Sequence of chain B:
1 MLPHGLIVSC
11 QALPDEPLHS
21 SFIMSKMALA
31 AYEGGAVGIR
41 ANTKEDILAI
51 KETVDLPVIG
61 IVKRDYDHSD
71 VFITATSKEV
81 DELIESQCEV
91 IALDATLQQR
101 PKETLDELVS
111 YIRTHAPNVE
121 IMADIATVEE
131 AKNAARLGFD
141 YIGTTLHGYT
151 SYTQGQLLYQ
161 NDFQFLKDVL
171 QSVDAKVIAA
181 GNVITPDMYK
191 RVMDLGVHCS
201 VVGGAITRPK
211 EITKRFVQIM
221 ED

The following describes two proteins that form a bound complex.

Interface contacts:
Residue F216 in chain A is in contact with residue P186 in chain B (closest heavy-atom distance 3.5 Å).
Residue K210 in chain A interacts with residue G34 in chain B (closest heavy-atom distance 3.9 Å).
Residue P17 in chain A is in contact with residue K26 in chain B (closest heavy-atom distance 3.5 Å).
Residue D187 in chain A interacts with residue I219 in chain B (closest heavy-atom distance 3.1 Å).
Residue G34 in chain A contacts residue V217 in chain B (closest heavy-atom distance 3.6 Å).
Residue K26 in chain A contacts residue P17 in chain B (closest heavy-atom distance 3.4 Å).
Residue M193 in chain A is in contact with residue M220 in chain B (closest heavy-atom distance 3.6 Å).
Residue F216 in chain A is in contact with residue T185 in chain B (closest heavy-atom distance 3.3 Å).
Residue E33 in chain A contacts residue K210 in chain B (closest heavy-atom distance 3.3 Å).
Residue G34 in chain A contacts residue T213 in chain B (closest heavy-atom distance 3.7 Å).
Residue M220 in chain A contacts residue Y189 in chain B (closest heavy-atom distance 3.5 Å).
Residue I212 in chain A interacts with residue I212 in chain B (closest heavy-atom distance 3.8 Å).
Residue I219 in chain A is in contact with residue P186 in chain B (closest heavy-atom distance 3.6 Å).
Residue T213 in chain A is in contact with residue G34 in chain B (closest heavy-atom distance 3.6 Å).
Residue I212 in chain A interacts with residue A205 in chain B (closest heavy-atom distance 3.4 Å).
Residue P209 in chain A interacts with residue I206 in chain B (closest heavy-atom distance 3.6 Å).
Residue A31 in chain A contacts residue T213 in chain B (closest heavy-atom distance 3.6 Å).
Residue K214 in chain A is in contact with residue G34 in chain B (closest heavy-atom distance 3.6 Å).
Residue F216 in chain A interacts with residue Y189 in chain B (closest heavy-atom distance 3.4 Å).
Residue A205 in chain A is in contact with residue I212 in chain B (closest heavy-atom distance 3.4 Å).
Residue M27 in chain A contacts residue P209 in chain B (closest heavy-atom distance 3.5 Å).
Residue P17 in chain A interacts with residue E33 in chain B (closest heavy-atom distance 3.8 Å).
Residue P209 in chain A contacts residue A30 in chain B (closest heavy-atom distance 3.7 Å).
Residue Y189 in chain A interacts with residue F216 in chain B (closest heavy-atom distance 3.4 Å).
Residue L18 in chain A is in contact with residue K26 in chain B (closest heavy-atom distance 3.8 Å).
Residue P209 in chain A contacts residue M27 in chain B (closest heavy-atom distance 3.8 Å).
Residue T185 in chain A interacts with residue F216 in chain B (closest heavy-atom distance 3.3 Å).
Residue T213 in chain A is in contact with residue I206 in chain B (closest heavy-atom distance 3.5 Å).
Residue I212 in chain A interacts with residue I206 in chain B (closest heavy-atom distance 3.8 Å).
Residue A30 in chain A is in contact with residue K210 in chain B (closest heavy-atom distance 3.5 Å).
Residue G34 in chain A is in contact with residue K210 in chain B (closest heavy-atom distance 3.9 Å).
Residue I206 in chain A interacts with residue T213 in chain B (closest heavy-atom distance 3.4 Å).
Residue M220 in chain A interacts with residue M193 in chain B (closest heavy-atom distance 3.6 Å).
Residue G34 in chain A interacts with residue K214 in chain B (closest heavy-atom distance 3.7 Å).
Residue K190 in chain A interacts with residue M220 in chain B (closest heavy-atom distance 3.8 Å).
Residue I206 in chain A interacts with residue I212 in chain B (closest heavy-atom distance 3.8 Å).
Residue V217 in chain A interacts with residue G35 in chain B (closest heavy-atom distance 3.7 Å).
Residue K26 in chain A interacts with residue L18 in chain B (closest heavy-atom distance 3.8 Å).
Residue F216 in chain A is in contact with residue L6 in chain B (closest heavy-atom distance 3.8 Å).
Residue P17 in chain A contacts residue A30 in chain B (closest heavy-atom distance 3.6 Å).
Residue I23 in chain A contacts residue I23 in chain B (closest heavy-atom distance 3.8 Å).
Residue I206 in chain A interacts with residue P209 in chain B (closest heavy-atom distance 3.6 Å).
Residue P186 in chain A is in contact with residue F216 in chain B (closest heavy-atom distance 3.5 Å).
Residue A30 in chain A interacts with residue P209 in chain B (closest heavy-atom distance 3.6 Å).
Residue T213 in chain A interacts with residue A31 in chain B (closest heavy-atom distance 3.5 Å).
Residue P186 in chain A is in contact with residue I219 in chain B (closest heavy-atom distance 3.3 Å).
Residue I184 in chain A contacts residue F216 in chain B (closest heavy-atom distance 3.7 Å).
Residue F216 in chain A is in contact with residue I184 in chain B (closest heavy-atom distance 3.8 Å).
Residue G35 in chain A interacts with residue V217 in chain B (closest heavy-atom distance 3.8 Å).
Residue A30 in chain A is in contact with residue P17 in chain B (closest heavy-atom distance 3.8 Å).
Residue K210 in chain A is in contact with residue A30 in chain B (closest heavy-atom distance 3.5 Å).
Residue K210 in chain A interacts with residue E33 in chain B (closest heavy-atom distance 3.2 Å).
Residue K190 in chain A is in contact with residue I219 in chain B (closest heavy-atom distance 3.7 Å).
Residue L18 in chain A contacts residue M27 in chain B (closest heavy-atom distance 3.8 Å).
Residue V217 in chain A interacts with residue G34 in chain B (closest heavy-atom distance 3.6 Å).
Residue L6 in chain A contacts residue F216 in chain B (closest heavy-atom distance 3.9 Å).
Residue Y189 in chain A is in contact with residue M220 in chain B (closest heavy-atom distance 3.5 Å).
Residue F216 in chain A is in contact with residue V202 in chain B (closest heavy-atom distance 3.9 Å).
Residue M220 in chain A is in contact with residue K190 in chain B (closest heavy-atom distance 3.8 Å).
Residue P186 in chain A is in contact with residue R215 in chain B (closest heavy-atom distance 3.8 Å).

Sequence of chain A:
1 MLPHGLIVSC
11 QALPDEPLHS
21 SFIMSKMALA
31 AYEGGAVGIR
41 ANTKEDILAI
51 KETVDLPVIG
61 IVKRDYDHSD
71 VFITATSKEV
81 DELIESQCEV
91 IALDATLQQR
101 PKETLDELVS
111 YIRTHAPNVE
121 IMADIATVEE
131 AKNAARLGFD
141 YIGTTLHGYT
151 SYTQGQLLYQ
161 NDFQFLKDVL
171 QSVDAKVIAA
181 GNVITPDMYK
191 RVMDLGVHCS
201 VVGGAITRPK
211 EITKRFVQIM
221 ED